Sequence of chain B:
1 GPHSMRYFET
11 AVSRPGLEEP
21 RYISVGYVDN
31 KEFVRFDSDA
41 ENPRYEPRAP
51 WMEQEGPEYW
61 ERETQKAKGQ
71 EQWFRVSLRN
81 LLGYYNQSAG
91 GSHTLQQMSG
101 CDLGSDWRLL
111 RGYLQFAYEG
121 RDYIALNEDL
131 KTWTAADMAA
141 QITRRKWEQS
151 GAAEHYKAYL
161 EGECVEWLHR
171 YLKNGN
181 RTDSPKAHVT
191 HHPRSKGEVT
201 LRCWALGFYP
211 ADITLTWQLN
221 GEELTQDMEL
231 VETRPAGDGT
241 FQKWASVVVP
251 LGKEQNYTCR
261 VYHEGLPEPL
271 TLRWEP

This data describes a binding interaction between two proteins.

Sequence of chain A:
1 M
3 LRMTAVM

Contacts between the two chains:
Residue Q70 in chain B is in contact with residue R4 in chain A (closest heavy-atom distance 3.7 Å).
Residue L114 in chain B interacts with residue L3 in chain A (closest heavy-atom distance 3.8 Å).
Residue E9 in chain B is in contact with residue L3 in chain A (closest heavy-atom distance 4.7 Å).
Residue Q97 in chain B interacts with residue M5 in chain A (closest heavy-atom distance 3.9 Å).
Residue F33 in chain B interacts with residue M1 in chain A (closest heavy-atom distance 4.8 Å).
Residue Y123 in chain B interacts with residue M9 in chain A (closest heavy-atom distance 3.8 Å).
Residue N80 in chain B interacts with residue V8 in chain A (closest heavy-atom distance 4.0 Å).
Residue I142 in chain B interacts with residue M9 in chain A (closest heavy-atom distance 4.8 Å).
Residue K146 in chain B contacts residue M9 in chain A (closest heavy-atom distance 2.7 Å).
Residue A152 in chain B interacts with residue T6 in chain A (closest heavy-atom distance 3.9 Å).
Residue Q70 in chain B contacts residue L3 in chain A (closest heavy-atom distance 4.0 Å).
Residue K66 in chain B is in contact with residue R4 in chain A (closest heavy-atom distance 4.4 Å).
Residue E163 in chain B is in contact with residue M1 in chain A (closest heavy-atom distance 3.3 Å).
Residue V76 in chain B is in contact with residue V8 in chain A (closest heavy-atom distance 3.7 Å).
Residue Y171 in chain B interacts with residue M1 in chain A (closest heavy-atom distance 2.7 Å).
Residue M5 in chain B interacts with residue M1 in chain A (closest heavy-atom distance 4.0 Å).
Residue L95 in chain B interacts with residue M9 in chain A (closest heavy-atom distance 3.9 Å).
Residue Y156 in chain B is in contact with residue A7 in chain A (closest heavy-atom distance 4.0 Å).
Residue W73 in chain B contacts residue T6 in chain A (closest heavy-atom distance 3.2 Å).
Residue Y156 in chain B interacts with residue T6 in chain A (closest heavy-atom distance 2.9 Å).
Residue L81 in chain B interacts with residue M9 in chain A (closest heavy-atom distance 3.8 Å).
Residue Y59 in chain B is in contact with residue M1 in chain A (closest heavy-atom distance 4.0 Å).
Residue W147 in chain B contacts residue M9 in chain A (closest heavy-atom distance 3.7 Å).
Residue K66 in chain B is in contact with residue M1 in chain A (closest heavy-atom distance 3.3 Å).
Residue T143 in chain B contacts residue M9 in chain A (closest heavy-atom distance 2.6 Å).
Residue F116 in chain B contacts residue M5 in chain A (closest heavy-atom distance 3.4 Å).
Residue W147 in chain B interacts with residue M5 in chain A (closest heavy-atom distance 3.6 Å).
Residue A152 in chain B is in contact with residue A7 in chain A (closest heavy-atom distance 4.8 Å).
Residue Y156 in chain B is in contact with residue M5 in chain A (closest heavy-atom distance 3.2 Å).
Residue F116 in chain B is in contact with residue M9 in chain A (closest heavy-atom distance 3.4 Å).
Residue I124 in chain B is in contact with residue M9 in chain A (closest heavy-atom distance 4.5 Å).
Residue W73 in chain B contacts residue A7 in chain A (closest heavy-atom distance 2.9 Å).
Residue K146 in chain B interacts with residue V8 in chain A (closest heavy-atom distance 3.9 Å).
Residue T143 in chain B interacts with residue V8 in chain A (closest heavy-atom distance 5.0 Å).
Residue H155 in chain B contacts residue T6 in chain A (closest heavy-atom distance 3.8 Å).
Residue Y84 in chain B contacts residue M9 in chain A (closest heavy-atom distance 2.8 Å).
Residue Y7 in chain B interacts with residue M1 in chain A (closest heavy-atom distance 2.9 Å).
Residue W73 in chain B is in contact with residue M9 in chain A (closest heavy-atom distance 3.9 Å).
Residue Q97 in chain B is in contact with residue L3 in chain A (closest heavy-atom distance 4.2 Å).
Residue E63 in chain B is in contact with residue M1 in chain A (closest heavy-atom distance 3.3 Å).
Residue N80 in chain B contacts residue M9 in chain A (closest heavy-atom distance 2.9 Å).
Residue Y156 in chain B interacts with residue L3 in chain A (closest heavy-atom distance 3.7 Å).
Residue S150 in chain B contacts residue A7 in chain A (closest heavy-atom distance 3.9 Å).
Residue W73 in chain B interacts with residue V8 in chain A (closest heavy-atom distance 3.5 Å).
Residue Y159 in chain B interacts with residue M1 in chain A (closest heavy-atom distance 2.5 Å).
Residue Y156 in chain B interacts with residue R4 in chain A (closest heavy-atom distance 3.6 Å).
Residue L114 in chain B is in contact with residue M5 in chain A (closest heavy-atom distance 4.0 Å).
Residue R62 in chain B is in contact with residue M1 in chain A (closest heavy-atom distance 4.6 Å).
Residue W167 in chain B interacts with residue M1 in chain A (closest heavy-atom distance 3.7 Å).
Residue W147 in chain B interacts with residue V8 in chain A (closest heavy-atom distance 2.9 Å).
Residue S77 in chain B is in contact with residue M9 in chain A (closest heavy-atom distance 3.1 Å).
Residue S99 in chain B is in contact with residue L3 in chain A (closest heavy-atom distance 4.0 Å).
Residue Y159 in chain B interacts with residue L3 in chain A (closest heavy-atom distance 3.4 Å).
Residue W73 in chain B contacts residue M5 in chain A (closest heavy-atom distance 3.5 Å).
Residue S77 in chain B interacts with residue V8 in chain A (closest heavy-atom distance 3.9 Å).
Residue W147 in chain B interacts with residue A7 in chain A (closest heavy-atom distance 3.2 Å).
Residue Q70 in chain B is in contact with residue M5 in chain A (closest heavy-atom distance 3.1 Å).